The following describes two proteins that form a bound complex.

Sequence of the second protein:
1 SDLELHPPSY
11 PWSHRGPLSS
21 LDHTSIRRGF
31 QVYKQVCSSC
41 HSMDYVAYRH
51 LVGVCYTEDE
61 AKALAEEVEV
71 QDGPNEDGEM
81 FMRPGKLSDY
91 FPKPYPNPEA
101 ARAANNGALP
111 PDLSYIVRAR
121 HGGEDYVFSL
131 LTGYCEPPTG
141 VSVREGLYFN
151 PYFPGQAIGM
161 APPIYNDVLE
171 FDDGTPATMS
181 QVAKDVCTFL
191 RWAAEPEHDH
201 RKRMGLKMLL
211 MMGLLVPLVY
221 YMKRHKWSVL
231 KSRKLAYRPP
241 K

Contacts between the two chains:
Residue Y434 in the first protein interacts with residue V229 in the second protein (closest heavy-atom distance 4.0 Å).
Residue N435 in the first protein is in contact with residue K226 in the second protein (closest heavy-atom distance 3.1 Å).
Residue N435 in the first protein contacts residue W227 in the second protein (closest heavy-atom distance 4.9 Å).
Residue N435 in the first protein interacts with residue V229 in the second protein (closest heavy-atom distance 3.8 Å).

Sequence of the first protein:
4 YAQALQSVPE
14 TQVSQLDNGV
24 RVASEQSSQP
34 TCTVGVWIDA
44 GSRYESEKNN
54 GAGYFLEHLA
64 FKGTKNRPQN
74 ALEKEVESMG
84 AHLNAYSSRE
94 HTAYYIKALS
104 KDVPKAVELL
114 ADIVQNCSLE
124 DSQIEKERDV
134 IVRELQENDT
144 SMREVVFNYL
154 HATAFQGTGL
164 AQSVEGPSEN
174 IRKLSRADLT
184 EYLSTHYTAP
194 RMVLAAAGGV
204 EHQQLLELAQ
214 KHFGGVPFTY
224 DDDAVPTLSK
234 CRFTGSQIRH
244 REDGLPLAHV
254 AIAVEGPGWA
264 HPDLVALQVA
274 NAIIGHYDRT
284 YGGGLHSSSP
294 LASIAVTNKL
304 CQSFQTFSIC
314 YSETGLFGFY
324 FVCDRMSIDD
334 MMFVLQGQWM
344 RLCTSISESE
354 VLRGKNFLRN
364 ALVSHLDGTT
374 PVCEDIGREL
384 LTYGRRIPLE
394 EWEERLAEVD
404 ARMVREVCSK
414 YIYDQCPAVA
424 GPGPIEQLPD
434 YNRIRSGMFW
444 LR